Sequence of protein 2:
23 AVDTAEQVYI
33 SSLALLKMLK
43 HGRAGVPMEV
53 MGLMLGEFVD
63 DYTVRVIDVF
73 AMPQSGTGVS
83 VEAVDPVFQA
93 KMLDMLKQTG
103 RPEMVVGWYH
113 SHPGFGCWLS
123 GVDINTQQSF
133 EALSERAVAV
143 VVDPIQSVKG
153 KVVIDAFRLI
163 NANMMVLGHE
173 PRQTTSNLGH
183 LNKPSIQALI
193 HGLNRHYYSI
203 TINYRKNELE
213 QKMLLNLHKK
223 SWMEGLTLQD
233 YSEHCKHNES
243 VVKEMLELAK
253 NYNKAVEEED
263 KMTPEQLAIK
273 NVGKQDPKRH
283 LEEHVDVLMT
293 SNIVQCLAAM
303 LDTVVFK

This data describes a binding interaction between two proteins.

Sequence of protein 1:
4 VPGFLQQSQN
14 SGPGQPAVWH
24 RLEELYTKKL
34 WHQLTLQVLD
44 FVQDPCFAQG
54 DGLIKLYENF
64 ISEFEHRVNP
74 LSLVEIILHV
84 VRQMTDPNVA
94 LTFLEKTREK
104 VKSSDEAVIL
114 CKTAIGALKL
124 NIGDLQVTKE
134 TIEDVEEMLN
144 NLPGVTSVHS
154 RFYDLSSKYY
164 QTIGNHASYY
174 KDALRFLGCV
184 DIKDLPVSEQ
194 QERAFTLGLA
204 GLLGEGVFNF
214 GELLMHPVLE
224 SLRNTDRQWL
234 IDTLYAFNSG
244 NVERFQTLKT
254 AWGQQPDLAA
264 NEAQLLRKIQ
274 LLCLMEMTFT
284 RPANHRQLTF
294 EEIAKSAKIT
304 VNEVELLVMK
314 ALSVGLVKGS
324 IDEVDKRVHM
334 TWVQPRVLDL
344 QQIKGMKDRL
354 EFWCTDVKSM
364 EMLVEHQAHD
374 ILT

Contacts between the two chains:
Residue M363 in protein 1 contacts residue T305 in protein 2 (closest heavy-atom distance 3.5 Å).
Residue D351 in protein 1 contacts residue K309 in protein 2 (closest heavy-atom distance 4.6 Å).
Residue D359 in protein 1 contacts residue D304 in protein 2 (closest heavy-atom distance 4.8 Å).
Residue E364 in protein 1 contacts residue M302 in protein 2 (closest heavy-atom distance 3.4 Å).
Residue W356 in protein 1 contacts residue V306 in protein 2 (closest heavy-atom distance 3.4 Å).
Residue D359 in protein 1 is in contact with residue T305 in protein 2 (closest heavy-atom distance 3.7 Å).
Residue W356 in protein 1 is in contact with residue T305 in protein 2 (closest heavy-atom distance 3.3 Å).
Residue F355 in protein 1 is in contact with residue K309 in protein 2 (closest heavy-atom distance 3.5 Å).
Residue D359 in protein 1 contacts residue F308 in protein 2 (closest heavy-atom distance 3.8 Å).
Residue F355 in protein 1 contacts residue F308 in protein 2 (closest heavy-atom distance 3.5 Å).
Residue V360 in protein 1 interacts with residue M302 in protein 2 (closest heavy-atom distance 4.5 Å).
Residue V360 in protein 1 contacts residue T305 in protein 2 (closest heavy-atom distance 3.7 Å).
Residue M363 in protein 1 is in contact with residue A301 in protein 2 (closest heavy-atom distance 4.7 Å).
Residue D359 in protein 1 interacts with residue K309 in protein 2 (closest heavy-atom distance 4.5 Å).
Residue W356 in protein 1 is in contact with residue M302 in protein 2 (closest heavy-atom distance 4.5 Å).
Residue R352 in protein 1 is in contact with residue K309 in protein 2 (closest heavy-atom distance 2.9 Å).
Residue W356 in protein 1 is in contact with residue K309 in protein 2 (closest heavy-atom distance 3.4 Å).